Interface contacts:
Residue F64 in chain B interacts with residue E33 in chain A (closest heavy-atom distance 3.7 Å).
Residue S36 in chain B is in contact with residue I32 in chain A (closest heavy-atom distance 4.3 Å).
Residue N40 in chain B is in contact with residue R65 in chain A (closest heavy-atom distance 4.2 Å).
Residue S36 in chain B is in contact with residue L60 in chain A (closest heavy-atom distance 4.6 Å).
Residue L35 in chain B interacts with residue I32 in chain A (closest heavy-atom distance 4.9 Å).
Residue E43 in chain B interacts with residue V58 in chain A (closest heavy-atom distance 4.1 Å).
Residue L35 in chain B is in contact with residue L35 in chain A (closest heavy-atom distance 3.2 Å).
Residue Y61 in chain B is in contact with residue I39 in chain A (closest heavy-atom distance 5.0 Å).
Residue R65 in chain B contacts residue S36 in chain A (closest heavy-atom distance 3.6 Å).
Residue I32 in chain B contacts residue I32 in chain A (closest heavy-atom distance 3.7 Å).
Residue E43 in chain B is in contact with residue Y54 in chain A (closest heavy-atom distance 3.6 Å).
Residue I39 in chain B contacts residue L57 in chain A (closest heavy-atom distance 3.8 Å).
Residue L35 in chain B is in contact with residue S36 in chain A (closest heavy-atom distance 3.7 Å).
Residue E33 in chain B is in contact with residue F64 in chain A (closest heavy-atom distance 4.0 Å).
Residue S36 in chain B is in contact with residue R65 in chain A (closest heavy-atom distance 3.6 Å).
Residue I32 in chain B contacts residue F64 in chain A (closest heavy-atom distance 3.8 Å).
Residue E43 in chain B is in contact with residue L57 in chain A (closest heavy-atom distance 3.7 Å).
Residue R65 in chain B is in contact with residue S37 in chain A (closest heavy-atom distance 3.2 Å).
Residue L57 in chain B contacts residue I39 in chain A (closest heavy-atom distance 3.9 Å).
Residue Y54 in chain B is in contact with residue E43 in chain A (closest heavy-atom distance 3.8 Å).
Residue I39 in chain B contacts residue I39 in chain A (closest heavy-atom distance 3.9 Å).
Residue Y61 in chain B is in contact with residue S36 in chain A (closest heavy-atom distance 3.1 Å).
Residue T44 in chain B contacts residue Y61 in chain A (closest heavy-atom distance 3.8 Å).
Residue V58 in chain B interacts with residue T44 in chain A (closest heavy-atom distance 4.5 Å).
Residue S37 in chain B is in contact with residue R65 in chain A (closest heavy-atom distance 2.9 Å).
Residue R65 in chain B contacts residue N40 in chain A (closest heavy-atom distance 4.4 Å).
Residue Y61 in chain B interacts with residue N40 in chain A (closest heavy-atom distance 3.3 Å).
Residue F64 in chain B is in contact with residue S36 in chain A (closest heavy-atom distance 3.4 Å).
Residue L57 in chain B contacts residue E43 in chain A (closest heavy-atom distance 3.8 Å).
Residue S36 in chain B contacts residue F64 in chain A (closest heavy-atom distance 3.2 Å).
Residue F64 in chain B interacts with residue I32 in chain A (closest heavy-atom distance 3.6 Å).
Residue Y61 in chain B is in contact with residue T44 in chain A (closest heavy-atom distance 4.0 Å).
Residue S36 in chain B contacts residue L35 in chain A (closest heavy-atom distance 4.4 Å).
Residue T44 in chain B interacts with residue V58 in chain A (closest heavy-atom distance 4.4 Å).
Residue S36 in chain B interacts with residue Y61 in chain A (closest heavy-atom distance 3.2 Å).
Residue E33 in chain B contacts residue R65 in chain A (closest heavy-atom distance 4.0 Å).
Residue L60 in chain B is in contact with residue S36 in chain A (closest heavy-atom distance 4.7 Å).
Residue N40 in chain B interacts with residue Y61 in chain A (closest heavy-atom distance 3.2 Å).
Residue L35 in chain B is in contact with residue I39 in chain A (closest heavy-atom distance 4.8 Å).
Residue R65 in chain B contacts residue E33 in chain A (closest heavy-atom distance 2.8 Å).
Residue I39 in chain B contacts residue Y61 in chain A (closest heavy-atom distance 4.5 Å).
Residue I39 in chain B contacts residue L35 in chain A (closest heavy-atom distance 3.8 Å).

This data describes a binding interaction between two proteins.

Sequence of chain B:
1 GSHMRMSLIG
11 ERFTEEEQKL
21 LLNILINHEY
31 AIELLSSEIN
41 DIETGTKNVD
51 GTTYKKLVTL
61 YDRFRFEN

Sequence of chain A:
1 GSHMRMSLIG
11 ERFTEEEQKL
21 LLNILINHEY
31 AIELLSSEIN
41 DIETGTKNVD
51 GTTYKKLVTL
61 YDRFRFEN